Residue-level contacts at the interface:
Residue Y149 in chain A is in contact with residue K94 in chain B (closest heavy-atom distance 4.0 Å).
Residue R364 in chain A contacts residue M73 in chain B (closest heavy-atom distance 3.6 Å).
Residue E359 in chain A is in contact with residue Y61 in chain B (closest heavy-atom distance 2.9 Å).
Residue L146 in chain A is in contact with residue W96 in chain B (closest heavy-atom distance 3.2 Å).
Residue P326 in chain A contacts residue R90 in chain B (closest heavy-atom distance 4.1 Å).
Residue D332 in chain A contacts residue Y88 in chain B (closest heavy-atom distance 3.6 Å).
Residue L146 in chain A is in contact with residue K94 in chain B (closest heavy-atom distance 3.9 Å).
Residue I333 in chain A interacts with residue Y88 in chain B (closest heavy-atom distance 3.0 Å).
Residue K349 in chain A contacts residue N20 in chain B (closest heavy-atom distance 3.9 Å).
Residue E357 in chain A is in contact with residue V18 in chain B (closest heavy-atom distance 3.3 Å).
Residue N360 in chain A interacts with residue N57 in chain B (closest heavy-atom distance 3.1 Å).
Residue Y328 in chain A is in contact with residue V98 in chain B (closest heavy-atom distance 3.6 Å).
Residue G348 in chain A contacts residue N20 in chain B (closest heavy-atom distance 2.8 Å).
Residue E357 in chain A is in contact with residue Q71 in chain B (closest heavy-atom distance 3.7 Å).
Residue P362 in chain A contacts residue M73 in chain B (closest heavy-atom distance 3.9 Å).
Residue Q2 in chain A is in contact with residue P95 in chain B (closest heavy-atom distance 4.3 Å).
Residue D365 in chain A interacts with residue R45 in chain B (closest heavy-atom distance 3.0 Å).
Residue L356 in chain A is in contact with residue Y69 in chain B (closest heavy-atom distance 3.8 Å).
Residue R364 in chain A interacts with residue R45 in chain B (closest heavy-atom distance 4.3 Å).
Residue D325 in chain A is in contact with residue K94 in chain B (closest heavy-atom distance 3.6 Å).
Residue Y328 in chain A contacts residue T92 in chain B (closest heavy-atom distance 3.2 Å).
Residue Y328 in chain A interacts with residue K93 in chain B (closest heavy-atom distance 3.4 Å).
Residue Y328 in chain A contacts residue D97 in chain B (closest heavy-atom distance 3.7 Å).
Residue R364 in chain A is in contact with residue N57 in chain B (closest heavy-atom distance 3.8 Å).
Residue L329 in chain A interacts with residue Y88 in chain B (closest heavy-atom distance 3.4 Å).
Residue L329 in chain A is in contact with residue R90 in chain B (closest heavy-atom distance 3.0 Å).
Residue N360 in chain A interacts with residue Q71 in chain B (closest heavy-atom distance 3.6 Å).
Residue Y341 in chain A is in contact with residue P22 in chain B (closest heavy-atom distance 3.6 Å).
Residue E330 in chain A contacts residue H91 in chain B (closest heavy-atom distance 4.3 Å).
Residue Y341 in chain A contacts residue G21 in chain B (closest heavy-atom distance 4.2 Å).
Residue L356 in chain A contacts residue Q71 in chain B (closest heavy-atom distance 4.0 Å).
Residue G361 in chain A is in contact with residue M73 in chain B (closest heavy-atom distance 3.9 Å).
Residue N360 in chain A contacts residue Y61 in chain B (closest heavy-atom distance 2.5 Å).
Residue W347 in chain A is in contact with residue N20 in chain B (closest heavy-atom distance 4.0 Å).
Residue K349 in chain A is in contact with residue V18 in chain B (closest heavy-atom distance 2.6 Å).
Residue A327 in chain A is in contact with residue T92 in chain B (closest heavy-atom distance 3.8 Å).
Residue K349 in chain A interacts with residue G19 in chain B (closest heavy-atom distance 3.4 Å).
Residue N360 in chain A interacts with residue M73 in chain B (closest heavy-atom distance 4.1 Å).
Residue G331 in chain A contacts residue Y88 in chain B (closest heavy-atom distance 3.6 Å).
Residue N360 in chain A interacts with residue A59 in chain B (closest heavy-atom distance 3.0 Å).
Residue Y328 in chain A contacts residue S99 in chain B (closest heavy-atom distance 3.4 Å).
Residue E330 in chain A interacts with residue R90 in chain B (closest heavy-atom distance 4.2 Å).
Residue L356 in chain A is in contact with residue Y61 in chain B (closest heavy-atom distance 3.4 Å).
Residue D332 in chain A is in contact with residue Q89 in chain B (closest heavy-atom distance 3.4 Å).
Residue N360 in chain A interacts with residue Y69 in chain B (closest heavy-atom distance 4.1 Å).
Residue A345 in chain A contacts residue N20 in chain B (closest heavy-atom distance 4.0 Å).
Residue I333 in chain A contacts residue A82 in chain B (closest heavy-atom distance 3.9 Å).
Residue L344 in chain A contacts residue P22 in chain B (closest heavy-atom distance 3.7 Å).
Residue Y149 in chain A is in contact with residue W96 in chain B (closest heavy-atom distance 4.2 Å).
Residue D325 in chain A is in contact with residue T92 in chain B (closest heavy-atom distance 4.1 Å).
Residue A327 in chain A contacts residue R90 in chain B (closest heavy-atom distance 3.5 Å).
Residue R364 in chain A is in contact with residue P56 in chain B (closest heavy-atom distance 4.2 Å).
Residue L344 in chain A is in contact with residue N20 in chain B (closest heavy-atom distance 3.0 Å).
Residue E330 in chain A interacts with residue K93 in chain B (closest heavy-atom distance 3.2 Å).
Residue L329 in chain A is in contact with residue Q89 in chain B (closest heavy-atom distance 3.2 Å).
Residue R150 in chain A contacts residue W96 in chain B (closest heavy-atom distance 3.6 Å).
Residue G331 in chain A is in contact with residue Q89 in chain B (closest heavy-atom distance 3.4 Å).
Residue P326 in chain A contacts residue T92 in chain B (closest heavy-atom distance 2.6 Å).
Residue I333 in chain A interacts with residue P83 in chain B (closest heavy-atom distance 3.7 Å).
Residue Y328 in chain A is in contact with residue R90 in chain B (closest heavy-atom distance 3.3 Å).

Sequence of chain B:
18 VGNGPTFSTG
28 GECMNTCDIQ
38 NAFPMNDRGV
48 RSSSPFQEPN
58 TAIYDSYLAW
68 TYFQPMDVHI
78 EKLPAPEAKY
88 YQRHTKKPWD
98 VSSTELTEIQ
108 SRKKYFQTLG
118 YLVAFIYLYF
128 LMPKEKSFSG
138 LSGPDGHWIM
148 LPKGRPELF

This data describes a binding interaction between two proteins.

Sequence of chain A:
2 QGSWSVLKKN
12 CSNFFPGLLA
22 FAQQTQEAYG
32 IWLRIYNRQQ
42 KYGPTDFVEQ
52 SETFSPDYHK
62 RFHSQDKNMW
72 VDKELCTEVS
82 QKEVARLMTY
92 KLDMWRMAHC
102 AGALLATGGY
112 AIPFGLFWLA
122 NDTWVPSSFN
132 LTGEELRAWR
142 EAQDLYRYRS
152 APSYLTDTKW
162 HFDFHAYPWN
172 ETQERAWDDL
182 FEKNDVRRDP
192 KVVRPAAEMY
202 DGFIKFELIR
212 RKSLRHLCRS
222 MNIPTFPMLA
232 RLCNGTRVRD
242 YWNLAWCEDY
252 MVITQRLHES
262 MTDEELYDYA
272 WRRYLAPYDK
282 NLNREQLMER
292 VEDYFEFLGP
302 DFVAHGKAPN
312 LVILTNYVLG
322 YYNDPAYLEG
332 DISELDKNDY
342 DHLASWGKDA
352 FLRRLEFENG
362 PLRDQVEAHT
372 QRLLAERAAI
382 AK